Sequence of chain B:
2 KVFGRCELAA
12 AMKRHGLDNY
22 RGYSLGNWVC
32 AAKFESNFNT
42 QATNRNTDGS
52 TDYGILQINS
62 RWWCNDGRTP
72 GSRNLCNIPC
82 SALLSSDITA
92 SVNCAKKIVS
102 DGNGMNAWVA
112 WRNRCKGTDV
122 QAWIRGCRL

Contacts between the two chains:
Residue Y247 in chain A interacts with residue A43 in chain B (closest heavy-atom distance 3.5 Å).
Residue E149 in chain A contacts residue T48 in chain B (closest heavy-atom distance 3.1 Å).
Residue Q152 in chain A contacts residue A108 in chain B (closest heavy-atom distance 3.4 Å).
Residue H125 in chain A contacts residue L76 in chain B (closest heavy-atom distance 3.5 Å).
Residue D76 in chain A is in contact with residue R74 in chain B (closest heavy-atom distance 3.7 Å).
Residue T157 in chain A is in contact with residue N47 in chain B (closest heavy-atom distance 2.9 Å).
Residue Y241 in chain A interacts with residue F35 in chain B (closest heavy-atom distance 3.4 Å).
Residue Q152 in chain A interacts with residue W63 in chain B (closest heavy-atom distance 3.4 Å).
Residue E74 in chain A interacts with residue R62 in chain B (closest heavy-atom distance 3.2 Å).
Residue S155 in chain A contacts residue D53 in chain B (closest heavy-atom distance 3.0 Å).
Residue L126 in chain A interacts with residue W63 in chain B (closest heavy-atom distance 3.4 Å).
Residue S79 in chain A is in contact with residue R62 in chain B (closest heavy-atom distance 3.0 Å).
Residue I206 in chain A interacts with residue N38 in chain B (closest heavy-atom distance 3.6 Å).
Residue G249 in chain A is in contact with residue N45 in chain B (closest heavy-atom distance 3.6 Å).
Residue E242 in chain A is in contact with residue R115 in chain B (closest heavy-atom distance 3.3 Å).
Residue A153 in chain A contacts residue W109 in chain B (closest heavy-atom distance 3.7 Å).
Residue G246 in chain A interacts with residue E36 in chain B (closest heavy-atom distance 3.2 Å).
Residue A153 in chain A contacts residue A108 in chain B (closest heavy-atom distance 2.8 Å).
Residue P245 in chain A contacts residue F35 in chain B (closest heavy-atom distance 3.5 Å).
Residue W208 in chain A contacts residue K34 in chain B (closest heavy-atom distance 3.7 Å).
Residue E240 in chain A is in contact with residue N45 in chain B (closest heavy-atom distance 3.0 Å).
Residue Y247 in chain A interacts with residue N45 in chain B (closest heavy-atom distance 3.2 Å).
Residue W208 in chain A contacts residue N38 in chain B (closest heavy-atom distance 3.7 Å).
Residue E149 in chain A is in contact with residue N47 in chain B (closest heavy-atom distance 3.5 Å).
Residue S155 in chain A is in contact with residue N60 in chain B (closest heavy-atom distance 3.6 Å).
Residue S155 in chain A is in contact with residue N47 in chain B (closest heavy-atom distance 3.1 Å).
Residue K123 in chain A is in contact with residue N104 in chain B (closest heavy-atom distance 3.2 Å).
Residue Q152 in chain A interacts with residue R113 in chain B (closest heavy-atom distance 3.2 Å).
Residue T151 in chain A contacts residue W63 in chain B (closest heavy-atom distance 3.2 Å).
Residue D131 in chain A contacts residue T48 in chain B (closest heavy-atom distance 3.2 Å).
Residue Y241 in chain A contacts residue R115 in chain B (closest heavy-atom distance 3.0 Å).
Residue A153 in chain A is in contact with residue N60 in chain B (closest heavy-atom distance 3.1 Å).
Residue T151 in chain A interacts with residue N60 in chain B (closest heavy-atom distance 3.5 Å).
Residue S154 in chain A contacts residue E36 in chain B (closest heavy-atom distance 3.5 Å).
Residue E215 in chain A is in contact with residue R115 in chain B (closest heavy-atom distance 3.6 Å).
Residue A153 in chain A interacts with residue I99 in chain B (closest heavy-atom distance 3.6 Å).
Residue Y241 in chain A is in contact with residue A111 in chain B (closest heavy-atom distance 3.5 Å).
Residue W208 in chain A contacts residue F35 in chain B (closest heavy-atom distance 3.6 Å).
Residue G124 in chain A interacts with residue D102 in chain B (closest heavy-atom distance 3.3 Å).
Residue D211 in chain A interacts with residue K34 in chain B (closest heavy-atom distance 2.9 Å).
Residue Y247 in chain A contacts residue E36 in chain B (closest heavy-atom distance 2.9 Å).
Residue Y247 in chain A contacts residue T44 in chain B (closest heavy-atom distance 3.6 Å).
Residue S154 in chain A interacts with residue D53 in chain B (closest heavy-atom distance 3.4 Å).
Residue A153 in chain A is in contact with residue I59 in chain B (closest heavy-atom distance 3.6 Å).
Residue D213 in chain A interacts with residue W124 in chain B (closest heavy-atom distance 3.4 Å).
Residue S154 in chain A interacts with residue Q58 in chain B (closest heavy-atom distance 2.8 Å).
Residue N147 in chain A is in contact with residue T48 in chain B (closest heavy-atom distance 3.3 Å).
Residue Q152 in chain A contacts residue N104 in chain B (closest heavy-atom distance 3.0 Å).
Residue Y241 in chain A interacts with residue E36 in chain B (closest heavy-atom distance 2.7 Å).
Residue G246 in chain A interacts with residue F35 in chain B (closest heavy-atom distance 2.9 Å).
Residue S127 in chain A is in contact with residue W63 in chain B (closest heavy-atom distance 3.5 Å).
Residue S127 in chain A interacts with residue R62 in chain B (closest heavy-atom distance 3.3 Å).
Residue E240 in chain A interacts with residue N47 in chain B (closest heavy-atom distance 3.0 Å).
Residue Y247 in chain A contacts residue Q58 in chain B (closest heavy-atom distance 3.1 Å).
Residue Y129 in chain A is in contact with residue D49 in chain B (closest heavy-atom distance 3.6 Å).
Residue A153 in chain A interacts with residue W64 in chain B (closest heavy-atom distance 3.6 Å).
Residue Q152 in chain A is in contact with residue W64 in chain B (closest heavy-atom distance 2.8 Å).
Residue H125 in chain A interacts with residue D102 in chain B (closest heavy-atom distance 2.6 Å).
Residue H125 in chain A interacts with residue R74 in chain B (closest heavy-atom distance 3.6 Å).
Residue E149 in chain A is in contact with residue D49 in chain B (closest heavy-atom distance 3.3 Å).

Sequence of chain A:
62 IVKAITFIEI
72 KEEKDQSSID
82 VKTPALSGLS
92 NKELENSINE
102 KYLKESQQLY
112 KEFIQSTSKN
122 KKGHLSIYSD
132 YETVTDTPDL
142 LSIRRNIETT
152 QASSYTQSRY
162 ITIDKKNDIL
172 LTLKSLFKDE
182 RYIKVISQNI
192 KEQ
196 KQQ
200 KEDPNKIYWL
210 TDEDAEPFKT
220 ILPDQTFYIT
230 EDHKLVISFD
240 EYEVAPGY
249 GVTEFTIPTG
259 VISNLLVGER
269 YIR

These two protein chains interact to form a complex.